Sequence of chain B:
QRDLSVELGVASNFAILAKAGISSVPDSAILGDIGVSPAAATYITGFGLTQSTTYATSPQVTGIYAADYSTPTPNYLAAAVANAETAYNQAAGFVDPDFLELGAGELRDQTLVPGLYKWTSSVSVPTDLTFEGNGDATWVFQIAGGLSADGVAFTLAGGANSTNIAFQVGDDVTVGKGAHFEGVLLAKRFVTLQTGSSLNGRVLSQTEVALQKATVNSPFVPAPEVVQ

These two protein chains interact to form a complex.

Sequence of chain A:
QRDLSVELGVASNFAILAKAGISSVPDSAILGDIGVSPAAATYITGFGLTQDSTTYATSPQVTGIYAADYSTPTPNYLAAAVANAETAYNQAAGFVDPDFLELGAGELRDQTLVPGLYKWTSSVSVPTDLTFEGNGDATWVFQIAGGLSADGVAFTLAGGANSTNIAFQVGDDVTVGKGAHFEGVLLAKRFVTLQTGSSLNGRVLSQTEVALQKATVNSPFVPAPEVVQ

Residue-level contacts at the interface:
Residue V231 in chain A contacts residue Y43 in chain B (closest heavy-atom distance 3.4 Å).
Residue P228 in chain A interacts with residue N78 in chain B (closest heavy-atom distance 3.8 Å).
Residue Q232 in chain A interacts with residue A40 in chain B (closest heavy-atom distance 3.6 Å).
Residue D71 in chain A contacts residue V230 in chain B (closest heavy-atom distance 4.0 Å).
Residue A39 in chain A is in contact with residue V230 in chain B (closest heavy-atom distance 4.7 Å).
Residue V230 in chain A is in contact with residue P38 in chain B (closest heavy-atom distance 3.4 Å).
Residue A40 in chain A interacts with residue V230 in chain B (closest heavy-atom distance 3.8 Å).
Residue P75 in chain A is in contact with residue P75 in chain B (closest heavy-atom distance 4.1 Å).
Residue P75 in chain A contacts residue T76 in chain B (closest heavy-atom distance 3.6 Å).
Residue Y57 in chain A is in contact with residue T74 in chain B (closest heavy-atom distance 3.8 Å).
Residue A40 in chain A is in contact with residue V231 in chain B (closest heavy-atom distance 3.0 Å).
Residue N13 in chain A interacts with residue N78 in chain B (closest heavy-atom distance 3.8 Å).
Residue P75 in chain A interacts with residue Y79 in chain B (closest heavy-atom distance 3.9 Å).
Residue V230 in chain A contacts residue A70 in chain B (closest heavy-atom distance 3.5 Å).
Residue T42 in chain A interacts with residue Q232 in chain B (closest heavy-atom distance 4.4 Å).
Residue V225 in chain A is in contact with residue N78 in chain B (closest heavy-atom distance 4.4 Å).
Residue P75 in chain A contacts residue T56 in chain B (closest heavy-atom distance 4.1 Å).
Residue Q232 in chain A contacts residue T42 in chain B (closest heavy-atom distance 4.7 Å).
Residue A81 in chain A contacts residue P228 in chain B (closest heavy-atom distance 3.4 Å).
Residue T76 in chain A contacts residue P75 in chain B (closest heavy-atom distance 3.8 Å).
Residue V231 in chain A interacts with residue P38 in chain B (closest heavy-atom distance 2.8 Å).
Residue P38 in chain A contacts residue E229 in chain B (closest heavy-atom distance 3.5 Å).
Residue P228 in chain A contacts residue A81 in chain B (closest heavy-atom distance 4.0 Å).
Residue E229 in chain A is in contact with residue P38 in chain B (closest heavy-atom distance 3.5 Å).
Residue P38 in chain A interacts with residue P228 in chain B (closest heavy-atom distance 4.5 Å).
Residue A40 in chain A interacts with residue Q232 in chain B (closest heavy-atom distance 3.6 Å).
Residue P77 in chain A contacts residue P228 in chain B (closest heavy-atom distance 4.6 Å).
Residue T56 in chain A contacts residue T74 in chain B (closest heavy-atom distance 3.7 Å).
Residue A82 in chain A contacts residue V10 in chain B (closest heavy-atom distance 3.6 Å).
Residue V230 in chain A contacts residue A40 in chain B (closest heavy-atom distance 3.9 Å).
Residue Y43 in chain A interacts with residue V231 in chain B (closest heavy-atom distance 3.4 Å).
Residue S37 in chain A is in contact with residue P228 in chain B (closest heavy-atom distance 4.5 Å).
Residue Y79 in chain A is in contact with residue N78 in chain B (closest heavy-atom distance 3.4 Å).
Residue V10 in chain A contacts residue A82 in chain B (closest heavy-atom distance 3.5 Å).
Residue D71 in chain A interacts with residue Q232 in chain B (closest heavy-atom distance 4.2 Å).
Residue Y68 in chain A contacts residue P75 in chain B (closest heavy-atom distance 3.5 Å).
Residue N78 in chain A is in contact with residue N13 in chain B (closest heavy-atom distance 3.9 Å).
Residue N78 in chain A interacts with residue Y79 in chain B (closest heavy-atom distance 3.7 Å).
Residue Y43 in chain A interacts with residue Q232 in chain B (closest heavy-atom distance 3.0 Å).
Residue Q232 in chain A contacts residue Y43 in chain B (closest heavy-atom distance 3.2 Å).
Residue T74 in chain A interacts with residue T56 in chain B (closest heavy-atom distance 3.6 Å).
Residue V231 in chain A interacts with residue A40 in chain B (closest heavy-atom distance 3.0 Å).
Residue N78 in chain A contacts residue A227 in chain B (closest heavy-atom distance 3.3 Å).
Residue P77 in chain A is in contact with residue A227 in chain B (closest heavy-atom distance 4.7 Å).
Residue P38 in chain A contacts residue V230 in chain B (closest heavy-atom distance 3.4 Å).
Residue T56 in chain A is in contact with residue P75 in chain B (closest heavy-atom distance 4.0 Å).
Residue Y79 in chain A interacts with residue P75 in chain B (closest heavy-atom distance 3.9 Å).
Residue T74 in chain A is in contact with residue Y68 in chain B (closest heavy-atom distance 2.9 Å).
Residue P75 in chain A contacts residue Y68 in chain B (closest heavy-atom distance 3.6 Å).
Residue P38 in chain A is in contact with residue V231 in chain B (closest heavy-atom distance 2.9 Å).
Residue Y68 in chain A contacts residue T74 in chain B (closest heavy-atom distance 3.1 Å).
Residue Q232 in chain A interacts with residue D71 in chain B (closest heavy-atom distance 4.3 Å).
Residue V231 in chain A is in contact with residue A39 in chain B (closest heavy-atom distance 3.8 Å).
Residue T56 in chain A is in contact with residue T56 in chain B (closest heavy-atom distance 4.1 Å).
Residue Y79 in chain A contacts residue Y79 in chain B (closest heavy-atom distance 3.9 Å).
Residue V230 in chain A contacts residue D71 in chain B (closest heavy-atom distance 4.1 Å).
Residue A39 in chain A is in contact with residue V231 in chain B (closest heavy-atom distance 3.7 Å).
Residue A70 in chain A contacts residue V230 in chain B (closest heavy-atom distance 3.4 Å).
Residue T74 in chain A contacts residue Y57 in chain B (closest heavy-atom distance 3.7 Å).
Residue P228 in chain A is in contact with residue P77 in chain B (closest heavy-atom distance 3.7 Å).